Sequence of chain B:
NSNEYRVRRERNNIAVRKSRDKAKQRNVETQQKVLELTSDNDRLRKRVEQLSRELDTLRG

Sequence of chain A:
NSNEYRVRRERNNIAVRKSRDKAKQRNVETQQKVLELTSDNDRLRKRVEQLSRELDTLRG

These two protein chains interact to form a complex.

Interface contacts:
Residue N43 in chain B is in contact with residue L39 in chain A (closest heavy-atom distance 4.2 Å).
Residue L60 in chain B is in contact with residue L57 in chain A (closest heavy-atom distance 3.8 Å).
Residue R61 in chain B is in contact with residue E56 in chain A (closest heavy-atom distance 4.4 Å).
Residue R61 in chain B interacts with residue L60 in chain A (closest heavy-atom distance 3.2 Å).
Residue S54 in chain B contacts residue L53 in chain A (closest heavy-atom distance 3.7 Å).
Residue L39 in chain B interacts with residue L39 in chain A (closest heavy-atom distance 3.9 Å).
Residue L39 in chain B interacts with residue T40 in chain A (closest heavy-atom distance 3.5 Å).
Residue T32 in chain B is in contact with residue T32 in chain A (closest heavy-atom distance 3.7 Å).
Residue V36 in chain B interacts with residue K35 in chain A (closest heavy-atom distance 4.8 Å).
Residue T40 in chain B interacts with residue L39 in chain A (closest heavy-atom distance 3.9 Å).
Residue Q33 in chain B contacts residue T32 in chain A (closest heavy-atom distance 4.8 Å).
Residue R49 in chain B interacts with residue V50 in chain A (closest heavy-atom distance 3.1 Å).
Residue L53 in chain B contacts residue L57 in chain A (closest heavy-atom distance 4.2 Å).
Residue L39 in chain B is in contact with residue N43 in chain A (closest heavy-atom distance 3.1 Å).
Residue L57 in chain B contacts residue E56 in chain A (closest heavy-atom distance 3.6 Å).
Residue V50 in chain B contacts residue L53 in chain A (closest heavy-atom distance 4.4 Å).
Residue L57 in chain B is in contact with residue L60 in chain A (closest heavy-atom distance 4.4 Å).
Residue R45 in chain B contacts residue R47 in chain A (closest heavy-atom distance 3.1 Å).
Residue L53 in chain B contacts residue V50 in chain A (closest heavy-atom distance 3.6 Å).
Residue D42 in chain B is in contact with residue N43 in chain A (closest heavy-atom distance 3.1 Å).
Residue L39 in chain B interacts with residue V36 in chain A (closest heavy-atom distance 4.3 Å).
Residue E56 in chain B contacts residue R61 in chain A (closest heavy-atom distance 3.0 Å).
Residue L46 in chain B interacts with residue R47 in chain A (closest heavy-atom distance 3.2 Å).
Residue V50 in chain B is in contact with residue V50 in chain A (closest heavy-atom distance 3.8 Å).
Residue L57 in chain B is in contact with residue L53 in chain A (closest heavy-atom distance 3.1 Å).
Residue V36 in chain B interacts with residue V36 in chain A (closest heavy-atom distance 3.7 Å).
Residue N43 in chain B contacts residue N43 in chain A (closest heavy-atom distance 2.5 Å).
Residue K35 in chain B interacts with residue V36 in chain A (closest heavy-atom distance 4.0 Å).
Residue L46 in chain B is in contact with residue L46 in chain A (closest heavy-atom distance 3.5 Å).
Residue E56 in chain B is in contact with residue L57 in chain A (closest heavy-atom distance 3.6 Å).
Residue T32 in chain B contacts residue V36 in chain A (closest heavy-atom distance 4.3 Å).
Residue L57 in chain B is in contact with residue L57 in chain A (closest heavy-atom distance 3.4 Å).
Residue D42 in chain B interacts with residue R47 in chain A (closest heavy-atom distance 2.9 Å).
Residue R47 in chain B interacts with residue D42 in chain A (closest heavy-atom distance 4.3 Å).
Residue V50 in chain B interacts with residue L46 in chain A (closest heavy-atom distance 4.3 Å).
Residue L60 in chain B interacts with residue R61 in chain A (closest heavy-atom distance 4.3 Å).
Residue V50 in chain B contacts residue R49 in chain A (closest heavy-atom distance 4.7 Å).
Residue L53 in chain B interacts with residue L53 in chain A (closest heavy-atom distance 3.8 Å).
Residue T32 in chain B contacts residue Q33 in chain A (closest heavy-atom distance 3.5 Å).
Residue N43 in chain B is in contact with residue L46 in chain A (closest heavy-atom distance 3.9 Å).
Residue R47 in chain B is in contact with residue L46 in chain A (closest heavy-atom distance 3.8 Å).
Residue V36 in chain B contacts residue T32 in chain A (closest heavy-atom distance 4.5 Å).
Residue L46 in chain B contacts residue N43 in chain A (closest heavy-atom distance 3.7 Å).
Residue L53 in chain B is in contact with residue S54 in chain A (closest heavy-atom distance 3.2 Å).
Residue N43 in chain B is in contact with residue D42 in chain A (closest heavy-atom distance 4.2 Å).
Residue L60 in chain B interacts with residue L60 in chain A (closest heavy-atom distance 3.3 Å).
Residue V36 in chain B contacts residue L39 in chain A (closest heavy-atom distance 4.2 Å).
Residue N29 in chain B is in contact with residue N29 in chain A (closest heavy-atom distance 3.5 Å).